The following describes two proteins that form a bound complex.

Residue-level contacts at the interface:
Residue E99 in protein 2 contacts residue F3 in protein 1 (closest heavy-atom distance 4.8 Å).
Residue Y32 in protein 2 interacts with residue W10 in protein 1 (closest heavy-atom distance 4.3 Å).
Residue T58 in protein 2 contacts residue W2 in protein 1 (closest heavy-atom distance 4.0 Å).
Residue I57 in protein 2 is in contact with residue I5 in protein 1 (closest heavy-atom distance 4.3 Å).
Residue A33 in protein 2 interacts with residue W2 in protein 1 (closest heavy-atom distance 3.7 Å).
Residue I52 in protein 2 is in contact with residue L9 in protein 1 (closest heavy-atom distance 4.0 Å).
Residue I52 in protein 2 contacts residue T6 in protein 1 (closest heavy-atom distance 3.9 Å).
Residue L54 in protein 2 contacts residue L9 in protein 1 (closest heavy-atom distance 4.5 Å).
Residue V51 in protein 2 contacts residue W2 in protein 1 (closest heavy-atom distance 3.5 Å).
Residue T31 in protein 2 contacts residue L9 in protein 1 (closest heavy-atom distance 4.6 Å).
Residue L55 in protein 2 is in contact with residue L9 in protein 1 (closest heavy-atom distance 3.5 Å).
Residue L54 in protein 2 interacts with residue K13 in protein 1 (closest heavy-atom distance 3.4 Å).
Residue G50 in protein 2 contacts residue W2 in protein 1 (closest heavy-atom distance 3.5 Å).
Residue P110 in protein 2 interacts with residue N7 in protein 1 (closest heavy-atom distance 3.5 Å).
Residue E99 in protein 2 interacts with residue T6 in protein 1 (closest heavy-atom distance 2.6 Å).
Residue I52 in protein 2 is in contact with residue I5 in protein 1 (closest heavy-atom distance 3.7 Å).
Residue I57 in protein 2 contacts residue W2 in protein 1 (closest heavy-atom distance 3.2 Å).
Residue K109 in protein 2 interacts with residue W10 in protein 1 (closest heavy-atom distance 3.5 Å).
Residue A33 in protein 2 is in contact with residue T6 in protein 1 (closest heavy-atom distance 3.8 Å).
Residue K109 in protein 2 interacts with residue N7 in protein 1 (closest heavy-atom distance 3.4 Å).
Residue P110 in protein 2 interacts with residue T6 in protein 1 (closest heavy-atom distance 3.5 Å).
Residue T31 in protein 2 contacts residue K13 in protein 1 (closest heavy-atom distance 3.7 Å).
Residue S35 in protein 2 is in contact with residue W2 in protein 1 (closest heavy-atom distance 4.2 Å).
Residue L34 in protein 2 is in contact with residue W2 in protein 1 (closest heavy-atom distance 4.5 Å).
Residue T31 in protein 2 is in contact with residue T6 in protein 1 (closest heavy-atom distance 3.3 Å).
Residue N59 in protein 2 is in contact with residue W2 in protein 1 (closest heavy-atom distance 3.4 Å).
Residue L55 in protein 2 is in contact with residue I5 in protein 1 (closest heavy-atom distance 3.6 Å).
Residue G108 in protein 2 contacts residue W10 in protein 1 (closest heavy-atom distance 3.5 Å).
Residue W47 in protein 2 contacts residue F3 in protein 1 (closest heavy-atom distance 3.9 Å).
Residue Y32 in protein 2 contacts residue T6 in protein 1 (closest heavy-atom distance 4.0 Å).
Residue N59 in protein 2 contacts residue F3 in protein 1 (closest heavy-atom distance 4.0 Å).
Residue F114 in protein 2 interacts with residue F3 in protein 1 (closest heavy-atom distance 4.3 Å).
Residue I52 in protein 2 contacts residue W2 in protein 1 (closest heavy-atom distance 3.7 Å).
Residue G112 in protein 2 contacts residue F3 in protein 1 (closest heavy-atom distance 4.4 Å).
Residue W47 in protein 2 interacts with residue W2 in protein 1 (closest heavy-atom distance 4.8 Å).
Residue P110 in protein 2 interacts with residue W10 in protein 1 (closest heavy-atom distance 3.7 Å).
Residue S35 in protein 2 contacts residue F3 in protein 1 (closest heavy-atom distance 4.5 Å).

Sequence of protein 1:
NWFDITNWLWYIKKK

Sequence of protein 2:
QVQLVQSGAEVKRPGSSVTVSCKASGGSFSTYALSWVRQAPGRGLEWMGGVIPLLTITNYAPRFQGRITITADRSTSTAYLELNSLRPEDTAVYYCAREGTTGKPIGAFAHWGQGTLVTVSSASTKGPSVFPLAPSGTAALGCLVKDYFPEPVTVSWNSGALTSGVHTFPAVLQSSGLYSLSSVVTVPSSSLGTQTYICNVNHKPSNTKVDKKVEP